Sequence of the second protein:
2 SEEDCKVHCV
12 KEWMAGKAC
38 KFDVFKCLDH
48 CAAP

Sequence of the first protein:
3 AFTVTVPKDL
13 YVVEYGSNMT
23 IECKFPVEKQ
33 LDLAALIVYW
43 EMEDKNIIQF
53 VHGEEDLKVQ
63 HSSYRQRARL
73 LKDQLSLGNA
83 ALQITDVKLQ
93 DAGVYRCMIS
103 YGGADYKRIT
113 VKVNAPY

This data describes a binding interaction between two proteins.

Interface contacts:
Residue M100 in the first protein is in contact with residue F42 in the second protein (closest heavy-atom distance 4.0 Å).
Residue D107 in the first protein is in contact with residue K7 in the second protein (closest heavy-atom distance 4.5 Å).
Residue Y108 in the first protein contacts residue F42 in the second protein (closest heavy-atom distance 3.6 Å).
Residue Y41 in the first protein contacts residue V41 in the second protein (closest heavy-atom distance 4.2 Å).
Residue A106 in the first protein interacts with residue V8 in the second protein (closest heavy-atom distance 4.5 Å).
Residue Y108 in the first protein contacts residue L45 in the second protein (closest heavy-atom distance 3.8 Å).
Residue F4 in the first protein is in contact with residue K7 in the second protein (closest heavy-atom distance 3.5 Å).
Residue A106 in the first protein interacts with residue L45 in the second protein (closest heavy-atom distance 4.4 Å).
Residue Y41 in the first protein is in contact with residue F42 in the second protein (closest heavy-atom distance 3.6 Å).
Residue G105 in the first protein contacts residue V8 in the second protein (closest heavy-atom distance 4.0 Å).
Residue M100 in the first protein contacts residue W14 in the second protein (closest heavy-atom distance 4.1 Å).
Residue I39 in the first protein interacts with residue W14 in the second protein (closest heavy-atom distance 3.7 Å).
Residue I39 in the first protein is in contact with residue V11 in the second protein (closest heavy-atom distance 4.0 Å).
Residue Y41 in the first protein contacts residue W14 in the second protein (closest heavy-atom distance 3.6 Å).
Residue D107 in the first protein interacts with residue L45 in the second protein (closest heavy-atom distance 4.5 Å).
Residue M100 in the first protein contacts residue L45 in the second protein (closest heavy-atom distance 3.8 Å).
Residue A106 in the first protein interacts with residue K7 in the second protein (closest heavy-atom distance 2.8 Å).
Residue A106 in the first protein is in contact with residue V11 in the second protein (closest heavy-atom distance 3.4 Å).
Residue M100 in the first protein interacts with residue V41 in the second protein (closest heavy-atom distance 4.8 Å).
Residue E43 in the first protein contacts residue F42 in the second protein (closest heavy-atom distance 4.0 Å).
Residue R98 in the first protein interacts with residue F42 in the second protein (closest heavy-atom distance 3.4 Å).
Residue N48 in the first protein is in contact with residue K18 in the second protein (closest heavy-atom distance 4.2 Å).
Residue G104 in the first protein interacts with residue V8 in the second protein (closest heavy-atom distance 3.7 Å).
Residue Y108 in the first protein interacts with residue D46 in the second protein (closest heavy-atom distance 2.6 Å).
Residue V53 in the first protein contacts residue M15 in the second protein (closest heavy-atom distance 3.4 Å).
Residue Q51 in the first protein contacts residue K18 in the second protein (closest heavy-atom distance 3.1 Å).
Residue I39 in the first protein is in contact with residue M15 in the second protein (closest heavy-atom distance 3.9 Å).
Residue Q51 in the first protein contacts residue W14 in the second protein (closest heavy-atom distance 3.6 Å).
Residue S102 in the first protein contacts residue V11 in the second protein (closest heavy-atom distance 3.7 Å).
Residue M100 in the first protein contacts residue V11 in the second protein (closest heavy-atom distance 3.9 Å).